Residue-level contacts at the interface:
Residue R100 in the first protein is in contact with residue F23 in the second protein (closest heavy-atom distance 3.5 Å).
Residue H91 in the first protein interacts with residue F23 in the second protein (closest heavy-atom distance 3.5 Å).
Residue Q46 in the first protein interacts with residue L24 in the second protein (closest heavy-atom distance 3.6 Å).
Residue K50 in the first protein contacts residue P13 in the second protein (closest heavy-atom distance 3.1 Å).
Residue Y39 in the first protein interacts with residue A15 in the second protein (closest heavy-atom distance 3.9 Å).
Residue W110 in the first protein contacts residue S12 in the second protein (closest heavy-atom distance 3.6 Å).
Residue I98 in the first protein contacts residue F23 in the second protein (closest heavy-atom distance 3.7 Å).
Residue I98 in the first protein contacts residue P21 in the second protein (closest heavy-atom distance 4.3 Å).
Residue Q46 in the first protein contacts residue I20 in the second protein (closest heavy-atom distance 3.7 Å).
Residue W48 in the first protein is in contact with residue L18 in the second protein (closest heavy-atom distance 3.4 Å).
Residue W110 in the first protein interacts with residue H11 in the second protein (closest heavy-atom distance 3.4 Å).
Residue F41 in the first protein is in contact with residue L24 in the second protein (closest heavy-atom distance 4.7 Å).
Residue A37 in the first protein interacts with residue S12 in the second protein (closest heavy-atom distance 3.7 Å).
Residue W48 in the first protein interacts with residue P21 in the second protein (closest heavy-atom distance 4.2 Å).
Residue K50 in the first protein is in contact with residue A14 in the second protein (closest heavy-atom distance 4.4 Å).
Residue W48 in the first protein interacts with residue A15 in the second protein (closest heavy-atom distance 3.4 Å).
Residue E54 in the first protein interacts with residue S12 in the second protein (closest heavy-atom distance 2.9 Å).
Residue Q104 in the first protein interacts with residue L24 in the second protein (closest heavy-atom distance 4.7 Å).
Residue N75 in the first protein interacts with residue I2 in the second protein (closest heavy-atom distance 4.4 Å).
Residue F112 in the first protein is in contact with residue F9 in the second protein (closest heavy-atom distance 3.7 Å).
Residue Y39 in the first protein is in contact with residue L18 in the second protein (closest heavy-atom distance 3.6 Å).
Residue W48 in the first protein interacts with residue I20 in the second protein (closest heavy-atom distance 4.2 Å).
Residue I98 in the first protein contacts residue L18 in the second protein (closest heavy-atom distance 4.7 Å).
Residue E54 in the first protein interacts with residue T10 in the second protein (closest heavy-atom distance 4.5 Å).
Residue K50 in the first protein interacts with residue A15 in the second protein (closest heavy-atom distance 3.7 Å).
Residue K50 in the first protein interacts with residue S12 in the second protein (closest heavy-atom distance 2.9 Å).
Residue N89 in the first protein interacts with residue F23 in the second protein (closest heavy-atom distance 4.7 Å).
Residue Y96 in the first protein is in contact with residue A14 in the second protein (closest heavy-atom distance 4.7 Å).
Residue D94 in the first protein interacts with residue N17 in the second protein (closest heavy-atom distance 4.6 Å).
Residue W110 in the first protein interacts with residue T10 in the second protein (closest heavy-atom distance 3.4 Å).
Residue Y39 in the first protein is in contact with residue P13 in the second protein (closest heavy-atom distance 2.6 Å).
Residue V106 in the first protein contacts residue P21 in the second protein (closest heavy-atom distance 4.1 Å).
Residue F41 in the first protein contacts residue I20 in the second protein (closest heavy-atom distance 3.7 Å).
Residue Y96 in the first protein interacts with residue N17 in the second protein (closest heavy-atom distance 3.5 Å).
Residue H35 in the first protein interacts with residue F9 in the second protein (closest heavy-atom distance 4.9 Å).
Residue V106 in the first protein is in contact with residue F23 in the second protein (closest heavy-atom distance 4.9 Å).
Residue G108 in the first protein contacts residue L18 in the second protein (closest heavy-atom distance 4.3 Å).
Residue Y96 in the first protein contacts residue L18 in the second protein (closest heavy-atom distance 3.5 Å).
Residue F41 in the first protein contacts residue P21 in the second protein (closest heavy-atom distance 3.6 Å).
Residue Y39 in the first protein contacts residue A14 in the second protein (closest heavy-atom distance 4.3 Å).
Residue W48 in the first protein is in contact with residue P19 in the second protein (closest heavy-atom distance 2.8 Å).
Residue H35 in the first protein is in contact with residue T10 in the second protein (closest heavy-atom distance 3.5 Å).
Residue Y39 in the first protein contacts residue S12 in the second protein (closest heavy-atom distance 3.6 Å).
Residue Y96 in the first protein is in contact with residue P19 in the second protein (closest heavy-atom distance 3.7 Å).
Residue W110 in the first protein interacts with residue P13 in the second protein (closest heavy-atom distance 3.4 Å).
Residue V93 in the first protein contacts residue P19 in the second protein (closest heavy-atom distance 3.5 Å).
Residue V93 in the first protein interacts with residue F23 in the second protein (closest heavy-atom distance 4.9 Å).
Residue F112 in the first protein interacts with residue T10 in the second protein (closest heavy-atom distance 3.8 Å).
Residue D94 in the first protein is in contact with residue P19 in the second protein (closest heavy-atom distance 4.5 Å).
Residue I98 in the first protein contacts residue P19 in the second protein (closest heavy-atom distance 4.7 Å).
Residue L49 in the first protein is in contact with residue A15 in the second protein (closest heavy-atom distance 4.0 Å).
Residue Y96 in the first protein contacts residue P13 in the second protein (closest heavy-atom distance 3.4 Å).

Sequence of the second protein:
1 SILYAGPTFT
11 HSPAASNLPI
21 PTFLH

The following describes two proteins that form a bound complex.

Sequence of the first protein:
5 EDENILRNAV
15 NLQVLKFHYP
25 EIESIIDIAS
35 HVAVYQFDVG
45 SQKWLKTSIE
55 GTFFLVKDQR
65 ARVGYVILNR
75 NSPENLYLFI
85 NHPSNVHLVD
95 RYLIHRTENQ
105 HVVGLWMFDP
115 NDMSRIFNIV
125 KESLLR